These two protein chains interact to form a complex.

Sequence of chain B:
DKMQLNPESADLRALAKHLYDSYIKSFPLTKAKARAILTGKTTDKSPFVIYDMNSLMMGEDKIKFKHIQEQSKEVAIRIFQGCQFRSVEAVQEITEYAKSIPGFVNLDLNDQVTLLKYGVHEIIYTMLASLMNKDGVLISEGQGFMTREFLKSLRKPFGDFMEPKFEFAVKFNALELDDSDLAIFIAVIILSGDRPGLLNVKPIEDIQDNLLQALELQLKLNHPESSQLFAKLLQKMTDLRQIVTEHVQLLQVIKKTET

Contacts between the two chains:
Residue T110 in chain B interacts with residue L13 in chain A (closest heavy-atom distance 3.8 Å).
Residue Q127 in chain B contacts residue I9 in chain A (closest heavy-atom distance 4.7 Å).
Residue V103 in chain B interacts with residue I8 in chain A (closest heavy-atom distance 3.7 Å).
Residue V128 in chain B interacts with residue R10 in chain A (closest heavy-atom distance 3.4 Å).
Residue V106 in chain B is in contact with residue L5 in chain A (closest heavy-atom distance 3.8 Å).
Residue T110 in chain B interacts with residue I9 in chain A (closest heavy-atom distance 4.3 Å).
Residue L131 in chain B contacts residue I9 in chain A (closest heavy-atom distance 3.6 Å).
Residue Q107 in chain B interacts with residue A12 in chain A (closest heavy-atom distance 4.7 Å).
Residue T110 in chain B is in contact with residue A12 in chain A (closest heavy-atom distance 3.6 Å).
Residue K132 in chain B is in contact with residue I9 in chain A (closest heavy-atom distance 3.8 Å).
Residue V135 in chain B interacts with residue L5 in chain A (closest heavy-atom distance 4.1 Å).
Residue F119 in chain B contacts residue L13 in chain A (closest heavy-atom distance 4.3 Å).
Residue H136 in chain B is in contact with residue L5 in chain A (closest heavy-atom distance 3.9 Å).
Residue V106 in chain B interacts with residue I8 in chain A (closest heavy-atom distance 4.2 Å).
Residue K114 in chain B is in contact with residue L13 in chain A (closest heavy-atom distance 3.7 Å).
Residue K132 in chain B contacts residue G4 in chain A (closest heavy-atom distance 4.6 Å).
Residue N125 in chain B interacts with residue R10 in chain A (closest heavy-atom distance 4.0 Å).
Residue L124 in chain B is in contact with residue R10 in chain A (closest heavy-atom distance 4.7 Å).
Residue V106 in chain B contacts residue I9 in chain A (closest heavy-atom distance 3.6 Å).
Residue K132 in chain B is in contact with residue L5 in chain A (closest heavy-atom distance 4.0 Å).
Residue L131 in chain B is in contact with residue L13 in chain A (closest heavy-atom distance 4.5 Å).
Residue K114 in chain B interacts with residue M14 in chain A (closest heavy-atom distance 3.3 Å).
Residue K114 in chain B contacts residue A12 in chain A (closest heavy-atom distance 2.8 Å).
Residue V128 in chain B contacts residue I9 in chain A (closest heavy-atom distance 4.1 Å).
Residue V135 in chain B contacts residue I9 in chain A (closest heavy-atom distance 4.8 Å).
Residue V128 in chain B is in contact with residue L13 in chain A (closest heavy-atom distance 3.9 Å).
Residue V128 in chain B is in contact with residue E6 in chain A (closest heavy-atom distance 3.9 Å).
Residue K132 in chain B interacts with residue E6 in chain A (closest heavy-atom distance 4.0 Å).
Residue L124 in chain B contacts residue L13 in chain A (closest heavy-atom distance 4.3 Å).
Residue Q127 in chain B is in contact with residue L13 in chain A (closest heavy-atom distance 3.8 Å).
Residue Q107 in chain B contacts residue I8 in chain A (closest heavy-atom distance 4.2 Å).

Sequence of chain A:
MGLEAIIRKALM